Sequence of the first protein:
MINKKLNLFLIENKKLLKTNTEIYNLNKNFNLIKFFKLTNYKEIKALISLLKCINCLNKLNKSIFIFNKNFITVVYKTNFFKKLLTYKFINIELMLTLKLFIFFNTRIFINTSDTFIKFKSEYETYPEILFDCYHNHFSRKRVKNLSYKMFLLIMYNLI

Sequence of the second protein:
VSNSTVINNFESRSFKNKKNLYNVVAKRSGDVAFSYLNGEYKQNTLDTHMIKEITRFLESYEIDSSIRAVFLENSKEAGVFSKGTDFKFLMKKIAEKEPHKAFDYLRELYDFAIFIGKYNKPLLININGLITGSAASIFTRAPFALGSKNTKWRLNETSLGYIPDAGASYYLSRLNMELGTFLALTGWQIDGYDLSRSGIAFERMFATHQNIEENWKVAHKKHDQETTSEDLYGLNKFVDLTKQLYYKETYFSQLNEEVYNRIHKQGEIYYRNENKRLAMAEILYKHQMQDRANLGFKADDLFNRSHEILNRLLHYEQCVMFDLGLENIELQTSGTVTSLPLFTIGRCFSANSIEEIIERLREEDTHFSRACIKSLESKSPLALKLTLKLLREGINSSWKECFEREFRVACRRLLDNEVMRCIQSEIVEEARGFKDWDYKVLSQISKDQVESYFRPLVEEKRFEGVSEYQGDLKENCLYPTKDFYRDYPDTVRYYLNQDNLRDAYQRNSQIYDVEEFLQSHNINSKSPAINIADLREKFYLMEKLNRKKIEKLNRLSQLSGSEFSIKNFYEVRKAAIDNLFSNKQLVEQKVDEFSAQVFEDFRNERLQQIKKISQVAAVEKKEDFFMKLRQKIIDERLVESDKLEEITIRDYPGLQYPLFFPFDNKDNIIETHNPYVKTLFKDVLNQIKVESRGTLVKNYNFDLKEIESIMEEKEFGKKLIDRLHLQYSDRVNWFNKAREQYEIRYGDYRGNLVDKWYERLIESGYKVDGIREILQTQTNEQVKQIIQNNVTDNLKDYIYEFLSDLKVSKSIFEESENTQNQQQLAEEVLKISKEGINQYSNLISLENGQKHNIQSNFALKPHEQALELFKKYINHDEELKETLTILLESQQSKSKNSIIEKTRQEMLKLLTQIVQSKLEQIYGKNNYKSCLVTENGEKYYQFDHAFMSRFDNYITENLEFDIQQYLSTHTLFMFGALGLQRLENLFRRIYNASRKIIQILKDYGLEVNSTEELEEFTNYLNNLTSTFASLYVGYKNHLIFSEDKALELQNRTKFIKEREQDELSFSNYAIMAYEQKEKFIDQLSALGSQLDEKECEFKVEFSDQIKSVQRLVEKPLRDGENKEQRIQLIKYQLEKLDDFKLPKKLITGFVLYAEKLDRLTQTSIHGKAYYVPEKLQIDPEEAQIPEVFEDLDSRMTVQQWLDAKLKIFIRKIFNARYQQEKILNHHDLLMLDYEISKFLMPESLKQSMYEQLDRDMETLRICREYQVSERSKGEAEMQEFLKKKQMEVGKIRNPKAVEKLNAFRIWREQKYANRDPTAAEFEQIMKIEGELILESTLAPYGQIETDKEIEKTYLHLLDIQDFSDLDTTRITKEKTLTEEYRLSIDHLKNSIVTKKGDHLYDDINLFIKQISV

The following describes two proteins that form a bound complex.

Interface contacts:
Residue L1320 in the second protein contacts residue N58 in the first protein (closest heavy-atom distance 3.5 Å).
Residue A1357 in the second protein interacts with residue K99 in the first protein (closest heavy-atom distance 3.3 Å).
Residue C342 in the second protein interacts with residue L26 in the first protein (closest heavy-atom distance 3.7 Å).
Residue A1357 in the second protein is in contact with residue L96 in the first protein (closest heavy-atom distance 3.3 Å).
Residue N1352 in the second protein interacts with residue I90 in the first protein (closest heavy-atom distance 3.3 Å).
Residue R1346 in the second protein interacts with residue Y87 in the first protein (closest heavy-atom distance 3.2 Å).
Residue E1313 in the second protein interacts with residue F30 in the first protein (closest heavy-atom distance 3.0 Å).
Residue F1360 in the second protein interacts with residue L100 in the first protein (closest heavy-atom distance 3.5 Å).
Residue K1323 in the second protein is in contact with residue I159 in the first protein (closest heavy-atom distance 3.1 Å).
Residue N569 in the second protein contacts residue L17 in the first protein (closest heavy-atom distance 3.4 Å).
Residue K575 in the second protein interacts with residue N13 in the first protein (closest heavy-atom distance 3.6 Å).
Residue M1316 in the second protein is in contact with residue F30 in the first protein (closest heavy-atom distance 3.5 Å).
Residue K1323 in the second protein interacts with residue N58 in the first protein (closest heavy-atom distance 2.4 Å).
Residue M1364 in the second protein interacts with residue F103 in the first protein (closest heavy-atom distance 3.3 Å).
Residue L576 in the second protein interacts with residue F9 in the first protein (closest heavy-atom distance 3.4 Å).
Residue R1346 in the second protein interacts with residue T86 in the first protein (closest heavy-atom distance 3.0 Å).
Residue Q1317 in the second protein interacts with residue L32 in the first protein (closest heavy-atom distance 3.4 Å).
Residue K1323 in the second protein is in contact with residue K82 in the first protein (closest heavy-atom distance 3.5 Å).
Residue D1354 in the second protein interacts with residue F89 in the first protein (closest heavy-atom distance 3.7 Å).
Residue M1316 in the second protein interacts with residue N55 in the first protein (closest heavy-atom distance 3.1 Å).
Residue Y511 in the second protein contacts residue N20 in the first protein (closest heavy-atom distance 3.4 Å).
Residue E331 in the second protein interacts with residue E22 in the first protein (closest heavy-atom distance 2.6 Å).
Residue S543 in the second protein is in contact with residue E22 in the first protein (closest heavy-atom distance 3.7 Å).
Residue E1313 in the second protein contacts residue N31 in the first protein (closest heavy-atom distance 3.3 Å).
Residue H544 in the second protein interacts with residue N20 in the first protein (closest heavy-atom distance 3.2 Å).
Residue H544 in the second protein is in contact with residue T19 in the first protein (closest heavy-atom distance 3.4 Å).
Residue G1312 in the second protein is in contact with residue F30 in the first protein (closest heavy-atom distance 3.0 Å).
Residue Q341 in the second protein interacts with residue L26 in the first protein (closest heavy-atom distance 2.9 Å).
Residue L1320 in the second protein contacts residue Y156 in the first protein (closest heavy-atom distance 3.5 Å).
Residue K1365 in the second protein contacts residue F103 in the first protein (closest heavy-atom distance 3.7 Å).
Residue G1328 in the second protein interacts with residue F81 in the first protein (closest heavy-atom distance 3.6 Å).
Residue Q1317 in the second protein interacts with residue Y156 in the first protein (closest heavy-atom distance 3.6 Å).
Residue Y1304 in the second protein contacts residue K14 in the first protein (closest heavy-atom distance 2.5 Å).
Residue I1371 in the second protein interacts with residue K83 in the first protein (closest heavy-atom distance 3.7 Å).
Residue M1316 in the second protein contacts residue K28 in the first protein (closest heavy-atom distance 3.6 Å).
Residue K1323 in the second protein is in contact with residue L158 in the first protein (closest heavy-atom distance 3.7 Å).
Residue D1354 in the second protein contacts residue I90 in the first protein (closest heavy-atom distance 3.0 Å).
Residue E1303 in the second protein is in contact with residue I2 in the first protein (closest heavy-atom distance 3.0 Å).
Residue E1313 in the second protein interacts with residue L32 in the first protein (closest heavy-atom distance 2.9 Å).
Residue G1328 in the second protein is in contact with residue F80 in the first protein (closest heavy-atom distance 3.0 Å).
Residue K1323 in the second protein interacts with residue N157 in the first protein (closest heavy-atom distance 3.0 Å).
Residue I1371 in the second protein interacts with residue F81 in the first protein (closest heavy-atom distance 3.6 Å).
Residue F345 in the second protein interacts with residue S49 in the first protein (closest heavy-atom distance 3.7 Å).
Residue E1367 in the second protein interacts with residue Y87 in the first protein (closest heavy-atom distance 2.5 Å).
Residue M1364 in the second protein interacts with residue K99 in the first protein (closest heavy-atom distance 3.3 Å).
Residue F345 in the second protein is in contact with residue I48 in the first protein (closest heavy-atom distance 3.6 Å).
Residue D1354 in the second protein is in contact with residue N91 in the first protein (closest heavy-atom distance 3.4 Å).
Residue K572 in the second protein is in contact with residue K15 in the first protein (closest heavy-atom distance 3.2 Å).
Residue F540 in the second protein is in contact with residue N20 in the first protein (closest heavy-atom distance 3.4 Å).
Residue Y1304 in the second protein interacts with residue L10 in the first protein (closest heavy-atom distance 3.4 Å).
Residue E350 in the second protein interacts with residue K37 in the first protein (closest heavy-atom distance 2.2 Å).
Residue Q355 in the second protein interacts with residue N31 in the first protein (closest heavy-atom distance 3.3 Å).
Residue H330 in the second protein is in contact with residue E22 in the first protein (closest heavy-atom distance 2.6 Å).
Residue E1315 in the second protein is in contact with residue K28 in the first protein (closest heavy-atom distance 2.8 Å).
Residue L1320 in the second protein is in contact with residue N157 in the first protein (closest heavy-atom distance 3.5 Å).
Residue M1364 in the second protein contacts residue L100 in the first protein (closest heavy-atom distance 3.7 Å).
Residue I332 in the second protein contacts residue I23 in the first protein (closest heavy-atom distance 3.6 Å).
Residue Q355 in the second protein is in contact with residue F30 in the first protein (closest heavy-atom distance 3.2 Å).
Residue E1361 in the second protein is in contact with residue K99 in the first protein (closest heavy-atom distance 3.0 Å).
Residue C342 in the second protein interacts with residue Y24 in the first protein (closest heavy-atom distance 3.7 Å).